These two protein chains interact to form a complex.

Sequence of the first protein:
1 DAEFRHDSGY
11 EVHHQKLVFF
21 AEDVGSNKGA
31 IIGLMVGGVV

Sequence of the second protein:
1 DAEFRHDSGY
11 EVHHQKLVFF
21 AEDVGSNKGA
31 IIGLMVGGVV

Contacts between the two chains:
Residue Q15 in the second protein is in contact with residue G33 in the first protein (closest heavy-atom distance 3.3 Å).
Residue Q15 in the second protein is in contact with residue L34 in the first protein (closest heavy-atom distance 3.2 Å).
Residue S26 in the second protein is in contact with residue V24 in the first protein (closest heavy-atom distance 4.9 Å).
Residue Q15 in the second protein contacts residue M35 in the first protein (closest heavy-atom distance 4.4 Å).
Residue G33 in the second protein interacts with residue Q15 in the first protein (closest heavy-atom distance 4.4 Å).
Residue L17 in the second protein interacts with residue I31 in the first protein (closest heavy-atom distance 3.3 Å).
Residue F19 in the second protein contacts residue I31 in the first protein (closest heavy-atom distance 4.6 Å).